Sequence of the first protein:
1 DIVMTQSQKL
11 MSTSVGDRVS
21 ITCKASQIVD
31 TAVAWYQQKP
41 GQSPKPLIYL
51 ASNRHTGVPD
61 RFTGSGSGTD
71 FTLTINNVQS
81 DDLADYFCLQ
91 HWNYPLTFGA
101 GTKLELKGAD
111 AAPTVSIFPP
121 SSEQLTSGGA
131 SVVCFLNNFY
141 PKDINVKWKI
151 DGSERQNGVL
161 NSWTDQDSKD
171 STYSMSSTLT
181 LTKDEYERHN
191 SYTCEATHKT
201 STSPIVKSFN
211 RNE

This data describes a binding interaction between two proteins.

Contacts between the two chains:
Residue W92 in the first protein interacts with residue I45 in the second protein (closest heavy-atom distance 4.9 Å).
Residue N93 in the first protein interacts with residue N44 in the second protein (closest heavy-atom distance 3.5 Å).
Residue H55 in the first protein is in contact with residue Y14 in the second protein (closest heavy-atom distance 3.4 Å).
Residue Y94 in the first protein interacts with residue I45 in the second protein (closest heavy-atom distance 3.4 Å).
Residue L50 in the first protein contacts residue F15 in the second protein (closest heavy-atom distance 4.6 Å).
Residue Y94 in the first protein interacts with residue N44 in the second protein (closest heavy-atom distance 3.4 Å).
Residue L50 in the first protein interacts with residue Y14 in the second protein (closest heavy-atom distance 3.5 Å).
Residue L96 in the first protein contacts residue I45 in the second protein (closest heavy-atom distance 3.8 Å).
Residue Y49 in the first protein interacts with residue Y14 in the second protein (closest heavy-atom distance 3.6 Å).
Residue W92 in the first protein interacts with residue N44 in the second protein (closest heavy-atom distance 2.9 Å).
Residue N93 in the first protein interacts with residue I45 in the second protein (closest heavy-atom distance 4.9 Å).
Residue H91 in the first protein interacts with residue I45 in the second protein (closest heavy-atom distance 3.1 Å).

Sequence of the second protein:
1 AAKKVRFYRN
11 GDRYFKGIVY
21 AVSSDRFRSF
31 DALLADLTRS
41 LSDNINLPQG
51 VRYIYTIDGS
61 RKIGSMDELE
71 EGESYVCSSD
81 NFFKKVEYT